Sequence of protein 1:
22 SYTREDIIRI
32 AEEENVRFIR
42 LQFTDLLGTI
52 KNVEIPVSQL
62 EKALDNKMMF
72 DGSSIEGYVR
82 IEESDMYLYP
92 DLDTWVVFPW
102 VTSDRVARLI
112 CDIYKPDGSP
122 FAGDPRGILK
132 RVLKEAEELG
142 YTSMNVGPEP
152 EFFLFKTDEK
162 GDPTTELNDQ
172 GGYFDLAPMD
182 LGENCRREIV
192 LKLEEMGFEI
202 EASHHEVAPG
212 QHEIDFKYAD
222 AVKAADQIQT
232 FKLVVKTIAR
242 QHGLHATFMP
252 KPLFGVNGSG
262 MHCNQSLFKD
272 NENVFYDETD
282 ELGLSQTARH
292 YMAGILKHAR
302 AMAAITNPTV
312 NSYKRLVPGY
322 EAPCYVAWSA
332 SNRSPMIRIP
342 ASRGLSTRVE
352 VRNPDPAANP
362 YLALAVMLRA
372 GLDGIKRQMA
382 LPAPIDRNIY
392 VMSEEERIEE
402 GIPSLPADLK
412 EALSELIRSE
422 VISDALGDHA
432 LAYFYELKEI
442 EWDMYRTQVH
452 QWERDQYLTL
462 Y

These two protein chains interact to form a complex.

Contacts between the two chains:
Residue I441 in protein 1 interacts with residue F9 in protein 2 (closest heavy-atom distance 4.1 Å).
Residue L48 in protein 1 interacts with residue R8 in protein 2 (closest heavy-atom distance 4.7 Å).
Residue M445 in protein 1 is in contact with residue F10 in protein 2 (closest heavy-atom distance 4.0 Å).
Residue E442 in protein 1 is in contact with residue F9 in protein 2 (closest heavy-atom distance 4.2 Å).
Residue Y79 in protein 1 contacts residue F9 in protein 2 (closest heavy-atom distance 3.4 Å).
Residue Y79 in protein 1 contacts residue I2 in protein 2 (closest heavy-atom distance 3.3 Å).
Residue R81 in protein 1 contacts residue E5 in protein 2 (closest heavy-atom distance 3.4 Å).
Residue Y79 in protein 1 interacts with residue R8 in protein 2 (closest heavy-atom distance 3.2 Å).
Residue V80 in protein 1 contacts residue I2 in protein 2 (closest heavy-atom distance 3.9 Å).
Residue I441 in protein 1 is in contact with residue L6 in protein 2 (closest heavy-atom distance 4.1 Å).
Residue I82 in protein 1 is in contact with residue I2 in protein 2 (closest heavy-atom distance 4.8 Å).
Residue Y79 in protein 1 is in contact with residue E5 in protein 2 (closest heavy-atom distance 3.5 Å).
Residue Y79 in protein 1 interacts with residue L6 in protein 2 (closest heavy-atom distance 3.5 Å).
Residue M445 in protein 1 contacts residue F9 in protein 2 (closest heavy-atom distance 3.7 Å).
Residue R81 in protein 1 contacts residue I2 in protein 2 (closest heavy-atom distance 3.3 Å).

Sequence of protein 2:
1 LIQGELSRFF